Contacts between the two chains:
Residue V573 in the first protein contacts residue R190 in the second protein (closest heavy-atom distance 3.4 Å).
Residue L557 in the first protein contacts residue V169 in the second protein (closest heavy-atom distance 4.2 Å).
Residue W549 in the first protein contacts residue H153 in the second protein (closest heavy-atom distance 3.5 Å).
Residue V551 in the first protein interacts with residue H212 in the second protein (closest heavy-atom distance 4.7 Å).
Residue L548 in the first protein contacts residue Y168 in the second protein (closest heavy-atom distance 3.5 Å).
Residue Y547 in the first protein contacts residue V169 in the second protein (closest heavy-atom distance 2.7 Å).
Residue W549 in the first protein contacts residue L203 in the second protein (closest heavy-atom distance 4.2 Å).
Residue L548 in the first protein interacts with residue L166 in the second protein (closest heavy-atom distance 3.6 Å).
Residue L557 in the first protein interacts with residue Q149 in the second protein (closest heavy-atom distance 3.5 Å).
Residue L548 in the first protein contacts residue V169 in the second protein (closest heavy-atom distance 4.7 Å).
Residue W549 in the first protein interacts with residue V169 in the second protein (closest heavy-atom distance 3.6 Å).
Residue Q540 in the first protein contacts residue H188 in the second protein (closest heavy-atom distance 3.3 Å).
Residue L548 in the first protein interacts with residue G162 in the second protein (closest heavy-atom distance 4.7 Å).
Residue N545 in the first protein is in contact with residue I171 in the second protein (closest heavy-atom distance 4.4 Å).
Residue S539 in the first protein is in contact with residue K173 in the second protein (closest heavy-atom distance 3.8 Å).
Residue V573 in the first protein contacts residue H188 in the second protein (closest heavy-atom distance 3.7 Å).
Residue W549 in the first protein is in contact with residue L151 in the second protein (closest heavy-atom distance 4.0 Å).
Residue K555 in the first protein interacts with residue L203 in the second protein (closest heavy-atom distance 4.3 Å).
Residue R628 in the first protein interacts with residue R190 in the second protein (closest heavy-atom distance 3.6 Å).
Residue L557 in the first protein interacts with residue I171 in the second protein (closest heavy-atom distance 3.6 Å).
Residue D550 in the first protein interacts with residue L166 in the second protein (closest heavy-atom distance 3.9 Å).
Residue Y547 in the first protein contacts residue I171 in the second protein (closest heavy-atom distance 3.5 Å).
Residue H552 in the first protein interacts with residue N165 in the second protein (closest heavy-atom distance 3.6 Å).
Residue V564 in the first protein interacts with residue V156 in the second protein (closest heavy-atom distance 4.1 Å).
Residue V546 in the first protein interacts with residue Q170 in the second protein (closest heavy-atom distance 4.6 Å).
Residue L548 in the first protein interacts with residue P163 in the second protein (closest heavy-atom distance 3.8 Å).
Residue Q540 in the first protein contacts residue L172 in the second protein (closest heavy-atom distance 3.2 Å).
Residue K555 in the first protein contacts residue L210 in the second protein (closest heavy-atom distance 4.5 Å).
Residue Q540 in the first protein interacts with residue K173 in the second protein (closest heavy-atom distance 3.5 Å).
Residue R568 in the first protein is in contact with residue D196 in the second protein (closest heavy-atom distance 2.3 Å).
Residue E625 in the first protein is in contact with residue R190 in the second protein (closest heavy-atom distance 4.3 Å).
Residue F541 in the first protein contacts residue H188 in the second protein (closest heavy-atom distance 4.2 Å).
Residue N545 in the first protein is in contact with residue Q170 in the second protein (closest heavy-atom distance 4.1 Å).
Residue V546 in the first protein contacts residue V169 in the second protein (closest heavy-atom distance 3.5 Å).
Residue D543 in the first protein interacts with residue I171 in the second protein (closest heavy-atom distance 3.5 Å).
Residue L548 in the first protein is in contact with residue P167 in the second protein (closest heavy-atom distance 4.2 Å).
Residue Q540 in the first protein contacts residue L187 in the second protein (closest heavy-atom distance 3.4 Å).
Residue V546 in the first protein is in contact with residue I154 in the second protein (closest heavy-atom distance 3.8 Å).
Residue Y547 in the first protein interacts with residue P167 in the second protein (closest heavy-atom distance 4.1 Å).
Residue V551 in the first protein contacts residue P167 in the second protein (closest heavy-atom distance 3.6 Å).
Residue F541 in the first protein is in contact with residue L189 in the second protein (closest heavy-atom distance 3.5 Å).
Residue V546 in the first protein contacts residue V156 in the second protein (closest heavy-atom distance 4.6 Å).
Residue T565 in the first protein interacts with residue Q170 in the second protein (closest heavy-atom distance 4.5 Å).
Residue Y547 in the first protein interacts with residue Y168 in the second protein (closest heavy-atom distance 3.7 Å).
Residue A576 in the first protein is in contact with residue E183 in the second protein (closest heavy-atom distance 3.8 Å).
Residue W549 in the first protein contacts residue L166 in the second protein (closest heavy-atom distance 3.2 Å).
Residue S539 in the first protein contacts residue L172 in the second protein (closest heavy-atom distance 4.6 Å).
Residue W549 in the first protein interacts with residue P167 in the second protein (closest heavy-atom distance 3.6 Å).
Residue L557 in the first protein contacts residue L151 in the second protein (closest heavy-atom distance 3.7 Å).
Residue F541 in the first protein interacts with residue L172 in the second protein (closest heavy-atom distance 2.9 Å).
Residue N545 in the first protein contacts residue V169 in the second protein (closest heavy-atom distance 4.7 Å).
Residue R568 in the first protein is in contact with residue L189 in the second protein (closest heavy-atom distance 3.8 Å).
Residue Y571 in the first protein is in contact with residue N191 in the second protein (closest heavy-atom distance 3.3 Å).
Residue Y571 in the first protein interacts with residue V192 in the second protein (closest heavy-atom distance 4.6 Å).
Residue Y571 in the first protein is in contact with residue R190 in the second protein (closest heavy-atom distance 3.7 Å).
Residue T542 in the first protein is in contact with residue L172 in the second protein (closest heavy-atom distance 4.7 Å).
Residue K555 in the first protein contacts residue H212 in the second protein (closest heavy-atom distance 3.4 Å).
Residue W549 in the first protein contacts residue T201 in the second protein (closest heavy-atom distance 3.5 Å).
Residue W549 in the first protein contacts residue H212 in the second protein (closest heavy-atom distance 3.6 Å).
Residue T565 in the first protein is in contact with residue I154 in the second protein (closest heavy-atom distance 4.5 Å).

Sequence of the first protein:
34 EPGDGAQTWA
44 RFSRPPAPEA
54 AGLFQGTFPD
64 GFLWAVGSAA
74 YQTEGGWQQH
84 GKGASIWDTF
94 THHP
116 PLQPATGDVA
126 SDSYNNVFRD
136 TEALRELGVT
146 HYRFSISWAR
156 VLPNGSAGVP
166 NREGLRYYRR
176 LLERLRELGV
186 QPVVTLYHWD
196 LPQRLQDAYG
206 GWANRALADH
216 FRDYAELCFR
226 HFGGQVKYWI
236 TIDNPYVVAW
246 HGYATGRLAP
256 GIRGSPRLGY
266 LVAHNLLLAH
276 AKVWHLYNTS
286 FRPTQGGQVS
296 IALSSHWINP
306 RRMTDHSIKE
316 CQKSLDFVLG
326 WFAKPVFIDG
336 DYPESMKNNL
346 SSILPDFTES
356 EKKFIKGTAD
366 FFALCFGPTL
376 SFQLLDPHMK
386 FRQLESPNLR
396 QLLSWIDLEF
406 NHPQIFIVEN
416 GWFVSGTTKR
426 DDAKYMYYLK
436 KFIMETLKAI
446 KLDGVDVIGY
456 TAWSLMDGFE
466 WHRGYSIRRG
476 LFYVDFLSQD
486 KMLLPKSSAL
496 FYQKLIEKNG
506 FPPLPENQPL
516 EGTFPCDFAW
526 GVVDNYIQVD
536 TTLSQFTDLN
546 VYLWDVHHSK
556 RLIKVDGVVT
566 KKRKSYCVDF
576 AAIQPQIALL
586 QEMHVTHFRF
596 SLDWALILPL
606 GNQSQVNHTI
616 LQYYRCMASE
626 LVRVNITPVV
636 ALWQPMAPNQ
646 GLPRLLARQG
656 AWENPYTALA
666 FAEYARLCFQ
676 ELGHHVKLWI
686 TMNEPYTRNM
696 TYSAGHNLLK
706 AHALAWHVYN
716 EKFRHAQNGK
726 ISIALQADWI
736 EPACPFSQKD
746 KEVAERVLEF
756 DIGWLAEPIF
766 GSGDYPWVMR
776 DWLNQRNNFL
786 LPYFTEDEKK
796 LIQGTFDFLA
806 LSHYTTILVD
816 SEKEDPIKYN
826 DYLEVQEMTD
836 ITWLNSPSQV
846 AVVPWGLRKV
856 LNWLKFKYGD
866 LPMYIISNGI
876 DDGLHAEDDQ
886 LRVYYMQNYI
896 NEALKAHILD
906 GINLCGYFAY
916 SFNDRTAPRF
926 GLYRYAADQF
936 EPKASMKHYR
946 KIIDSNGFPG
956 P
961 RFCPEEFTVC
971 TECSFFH

This data describes a binding interaction between two proteins.

Sequence of the second protein:
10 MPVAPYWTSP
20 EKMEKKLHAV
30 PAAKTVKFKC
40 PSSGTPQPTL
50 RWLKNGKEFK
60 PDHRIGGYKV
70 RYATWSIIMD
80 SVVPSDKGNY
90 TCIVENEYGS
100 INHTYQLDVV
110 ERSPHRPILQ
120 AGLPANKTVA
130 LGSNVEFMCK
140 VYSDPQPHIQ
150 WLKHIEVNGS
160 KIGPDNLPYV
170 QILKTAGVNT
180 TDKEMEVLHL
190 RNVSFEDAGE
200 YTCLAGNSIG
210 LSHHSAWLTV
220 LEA